Sequence of chain B:
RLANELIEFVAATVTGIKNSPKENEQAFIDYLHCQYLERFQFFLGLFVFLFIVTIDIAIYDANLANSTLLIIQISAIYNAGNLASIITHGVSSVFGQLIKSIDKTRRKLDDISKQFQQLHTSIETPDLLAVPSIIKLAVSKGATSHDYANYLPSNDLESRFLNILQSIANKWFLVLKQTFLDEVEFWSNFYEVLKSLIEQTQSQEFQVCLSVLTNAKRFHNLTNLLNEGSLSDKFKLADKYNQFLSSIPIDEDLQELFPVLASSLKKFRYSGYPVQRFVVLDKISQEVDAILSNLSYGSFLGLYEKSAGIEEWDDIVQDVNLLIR

The following describes two proteins that form a bound complex.

Sequence of chain A:
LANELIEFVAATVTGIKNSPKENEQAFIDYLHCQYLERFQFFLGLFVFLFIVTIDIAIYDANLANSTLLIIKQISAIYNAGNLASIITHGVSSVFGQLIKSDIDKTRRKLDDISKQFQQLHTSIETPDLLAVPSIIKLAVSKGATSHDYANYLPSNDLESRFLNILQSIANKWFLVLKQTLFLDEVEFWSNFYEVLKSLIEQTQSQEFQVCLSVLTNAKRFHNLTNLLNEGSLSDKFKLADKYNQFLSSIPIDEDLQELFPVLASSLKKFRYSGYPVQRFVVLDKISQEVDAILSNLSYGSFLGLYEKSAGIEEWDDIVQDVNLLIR

Interface contacts:
Residue D148 in chain A interacts with residue L183 in chain B (closest heavy-atom distance 4.8 Å).
Residue Y37 in chain A interacts with residue D36 in chain B (closest heavy-atom distance 5.0 Å).
Residue C40 in chain A is in contact with residue A33 in chain B (closest heavy-atom distance 4.3 Å).
Residue A117 in chain A contacts residue S116 in chain B (closest heavy-atom distance 3.7 Å).
Residue K163 in chain A is in contact with residue Q173 in chain B (closest heavy-atom distance 4.2 Å).
Residue S177 in chain A is in contact with residue K163 in chain B (closest heavy-atom distance 4.1 Å).
Residue I157 in chain A interacts with residue T180 in chain B (closest heavy-atom distance 3.8 Å).
Residue K159 in chain A interacts with residue T180 in chain B (closest heavy-atom distance 4.2 Å).
Residue S116 in chain A is in contact with residue A117 in chain B (closest heavy-atom distance 3.7 Å).
Residue F34 in chain A is in contact with residue Y37 in chain B (closest heavy-atom distance 4.8 Å).
Residue I115 in chain A contacts residue I118 in chain B (closest heavy-atom distance 4.4 Å).
Residue Q170 in chain A contacts residue Q170 in chain B (closest heavy-atom distance 4.0 Å).
Residue Y37 in chain A contacts residue A33 in chain B (closest heavy-atom distance 4.0 Å).
Residue Q114 in chain A is in contact with residue Y119 in chain B (closest heavy-atom distance 2.7 Å).
Residue I132 in chain A contacts residue S116 in chain B (closest heavy-atom distance 4.5 Å).
Residue I157 in chain A interacts with residue L183 in chain B (closest heavy-atom distance 4.8 Å).
Residue A126 in chain A interacts with residue V140 in chain B (closest heavy-atom distance 4.6 Å).
Residue T160 in chain A is in contact with residue S177 in chain B (closest heavy-atom distance 4.9 Å).
Residue D182 in chain A is in contact with residue I157 in chain B (closest heavy-atom distance 3.8 Å).
Residue D148 in chain A is in contact with residue P181 in chain B (closest heavy-atom distance 4.3 Å).
Residue F34 in chain A interacts with residue C40 in chain B (closest heavy-atom distance 4.6 Å).
Residue K163 in chain A contacts residue S177 in chain B (closest heavy-atom distance 3.2 Å).
Residue I157 in chain A interacts with residue P181 in chain B (closest heavy-atom distance 3.8 Å).
Residue I133 in chain A contacts residue I133 in chain B (closest heavy-atom distance 4.9 Å).
Residue S139 in chain A interacts with residue V63 in chain B (closest heavy-atom distance 4.7 Å).
Residue P181 in chain A is in contact with residue I157 in chain B (closest heavy-atom distance 3.0 Å).
Residue I115 in chain A contacts residue Y119 in chain B (closest heavy-atom distance 3.6 Å).
Residue A117 in chain A contacts residue A117 in chain B (closest heavy-atom distance 3.9 Å).
Residue I118 in chain A is in contact with residue I115 in chain B (closest heavy-atom distance 4.6 Å).
Residue Y119 in chain A is in contact with residue Q114 in chain B (closest heavy-atom distance 4.6 Å).
Residue Y119 in chain A interacts with residue I115 in chain B (closest heavy-atom distance 3.4 Å).
Residue H135 in chain A contacts residue I98 in chain B (closest heavy-atom distance 4.8 Å).
Residue Q173 in chain A contacts residue K163 in chain B (closest heavy-atom distance 4.9 Å).
Residue Q41 in chain A is in contact with residue A33 in chain B (closest heavy-atom distance 4.8 Å).
Residue Q173 in chain A is in contact with residue D166 in chain B (closest heavy-atom distance 4.4 Å).
Residue I157 in chain A is in contact with residue D182 in chain B (closest heavy-atom distance 2.8 Å).
Residue D166 in chain A contacts residue Q173 in chain B (closest heavy-atom distance 4.0 Å).
Residue A117 in chain A contacts residue I115 in chain B (closest heavy-atom distance 3.2 Å).
Residue D148 in chain A is in contact with residue D182 in chain B (closest heavy-atom distance 4.8 Å).
Residue A33 in chain A contacts residue C40 in chain B (closest heavy-atom distance 3.7 Å).
Residue Y37 in chain A interacts with residue Y37 in chain B (closest heavy-atom distance 3.2 Å).
Residue I115 in chain A is in contact with residue A117 in chain B (closest heavy-atom distance 4.4 Å).